This data describes a binding interaction between two proteins.

Sequence of protein 1:
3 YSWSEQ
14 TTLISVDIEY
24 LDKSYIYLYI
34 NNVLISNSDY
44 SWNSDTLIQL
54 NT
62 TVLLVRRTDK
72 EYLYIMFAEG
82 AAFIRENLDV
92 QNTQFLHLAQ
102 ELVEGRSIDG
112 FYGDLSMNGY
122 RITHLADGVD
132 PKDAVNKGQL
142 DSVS

Residue-level contacts at the interface:
Residue V717 in protein 2 interacts with residue F84 in protein 1 (closest heavy-atom distance 3.1 Å).
Residue V717 in protein 2 is in contact with residue A82 in protein 1 (closest heavy-atom distance 3.6 Å).
Residue V696 in protein 2 contacts residue I85 in protein 1 (closest heavy-atom distance 4.6 Å).
Residue L730 in protein 2 is in contact with residue F84 in protein 1 (closest heavy-atom distance 4.7 Å).
Residue M719 in protein 2 interacts with residue F84 in protein 1 (closest heavy-atom distance 4.2 Å).
Residue L718 in protein 2 contacts residue G81 in protein 1 (closest heavy-atom distance 3.4 Å).
Residue M719 in protein 2 is in contact with residue G81 in protein 1 (closest heavy-atom distance 4.2 Å).
Residue V717 in protein 2 is in contact with residue A83 in protein 1 (closest heavy-atom distance 3.7 Å).
Residue L730 in protein 2 contacts residue R86 in protein 1 (closest heavy-atom distance 3.9 Å).
Residue L718 in protein 2 is in contact with residue A82 in protein 1 (closest heavy-atom distance 3.6 Å).
Residue L718 in protein 2 contacts residue F84 in protein 1 (closest heavy-atom distance 4.8 Å).
Residue L718 in protein 2 interacts with residue A83 in protein 1 (closest heavy-atom distance 4.8 Å).
Residue L724 in protein 2 is in contact with residue F84 in protein 1 (closest heavy-atom distance 3.5 Å).
Residue M719 in protein 2 interacts with residue E80 in protein 1 (closest heavy-atom distance 4.5 Å).
Residue N720 in protein 2 interacts with residue G81 in protein 1 (closest heavy-atom distance 4.3 Å).
Residue M719 in protein 2 is in contact with residue A82 in protein 1 (closest heavy-atom distance 3.0 Å).
Residue S715 in protein 2 contacts residue I85 in protein 1 (closest heavy-atom distance 3.8 Å).
Residue S715 in protein 2 interacts with residue F84 in protein 1 (closest heavy-atom distance 3.2 Å).
Residue M719 in protein 2 contacts residue A79 in protein 1 (closest heavy-atom distance 3.3 Å).
Residue M719 in protein 2 is in contact with residue F78 in protein 1 (closest heavy-atom distance 4.2 Å).
Residue S715 in protein 2 is in contact with residue A83 in protein 1 (closest heavy-atom distance 3.4 Å).
Residue E713 in protein 2 interacts with residue I85 in protein 1 (closest heavy-atom distance 3.9 Å).
Residue N720 in protein 2 is in contact with residue E80 in protein 1 (closest heavy-atom distance 3.3 Å).

Sequence of protein 2:
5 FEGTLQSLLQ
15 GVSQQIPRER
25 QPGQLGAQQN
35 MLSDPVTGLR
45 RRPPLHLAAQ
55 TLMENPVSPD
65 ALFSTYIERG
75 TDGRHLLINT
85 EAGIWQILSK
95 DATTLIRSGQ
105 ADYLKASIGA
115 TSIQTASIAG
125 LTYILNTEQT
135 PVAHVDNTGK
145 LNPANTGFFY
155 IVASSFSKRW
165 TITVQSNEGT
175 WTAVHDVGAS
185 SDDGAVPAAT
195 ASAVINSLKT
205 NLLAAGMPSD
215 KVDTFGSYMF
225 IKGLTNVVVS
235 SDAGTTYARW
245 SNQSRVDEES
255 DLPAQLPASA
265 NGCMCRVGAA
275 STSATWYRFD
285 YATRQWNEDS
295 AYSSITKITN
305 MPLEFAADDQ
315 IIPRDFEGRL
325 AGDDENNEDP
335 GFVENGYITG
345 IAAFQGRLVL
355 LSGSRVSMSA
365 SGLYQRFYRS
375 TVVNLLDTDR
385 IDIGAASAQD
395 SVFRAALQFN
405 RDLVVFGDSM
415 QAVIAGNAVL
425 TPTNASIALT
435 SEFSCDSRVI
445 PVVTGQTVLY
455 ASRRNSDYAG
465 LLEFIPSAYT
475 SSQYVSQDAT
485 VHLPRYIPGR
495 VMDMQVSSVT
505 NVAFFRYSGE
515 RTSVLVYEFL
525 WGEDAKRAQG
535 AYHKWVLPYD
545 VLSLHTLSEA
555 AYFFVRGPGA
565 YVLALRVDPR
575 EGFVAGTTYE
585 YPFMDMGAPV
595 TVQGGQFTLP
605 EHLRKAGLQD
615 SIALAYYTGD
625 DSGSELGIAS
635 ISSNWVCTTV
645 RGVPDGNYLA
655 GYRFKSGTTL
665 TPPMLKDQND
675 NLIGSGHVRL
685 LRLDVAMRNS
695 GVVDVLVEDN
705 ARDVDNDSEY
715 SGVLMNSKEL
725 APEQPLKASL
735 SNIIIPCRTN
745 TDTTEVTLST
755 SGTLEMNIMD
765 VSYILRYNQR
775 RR